These two protein chains interact to form a complex.

Sequence of protein 2:
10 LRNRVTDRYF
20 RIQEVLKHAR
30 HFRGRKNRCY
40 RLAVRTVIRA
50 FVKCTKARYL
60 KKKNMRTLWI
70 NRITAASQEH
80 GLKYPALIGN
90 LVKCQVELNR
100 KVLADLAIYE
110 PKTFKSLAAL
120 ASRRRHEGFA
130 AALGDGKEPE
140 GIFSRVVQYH

Sequence of protein 1:
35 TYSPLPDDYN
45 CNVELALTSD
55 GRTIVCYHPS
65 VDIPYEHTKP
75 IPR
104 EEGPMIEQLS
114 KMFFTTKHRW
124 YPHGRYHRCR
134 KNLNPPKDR

Interface contacts:
Residue K114 in protein 2 interacts with residue N44 in protein 1 (closest heavy-atom distance 3.6 Å).
Residue K114 in protein 2 is in contact with residue L39 in protein 1 (closest heavy-atom distance 3.5 Å).
Residue R122 in protein 2 is in contact with residue Y36 in protein 1 (closest heavy-atom distance 3.6 Å).
Residue K111 in protein 2 interacts with residue V47 in protein 1 (closest heavy-atom distance 4.8 Å).
Residue H30 in protein 2 is in contact with residue Y129 in protein 1 (closest heavy-atom distance 3.8 Å).
Residue H125 in protein 2 is in contact with residue P38 in protein 1 (closest heavy-atom distance 4.9 Å).
Residue R32 in protein 2 contacts residue H130 in protein 1 (closest heavy-atom distance 4.9 Å).
Residue R122 in protein 2 contacts residue P38 in protein 1 (closest heavy-atom distance 4.2 Å).
Residue Y108 in protein 2 is in contact with residue R142 in protein 1 (closest heavy-atom distance 3.2 Å).
Residue L119 in protein 2 contacts residue L49 in protein 1 (closest heavy-atom distance 3.7 Å).
Residue K114 in protein 2 contacts residue V47 in protein 1 (closest heavy-atom distance 4.0 Å).
Residue K114 in protein 2 contacts residue Y43 in protein 1 (closest heavy-atom distance 4.0 Å).
Residue R122 in protein 2 is in contact with residue L49 in protein 1 (closest heavy-atom distance 4.6 Å).
Residue S115 in protein 2 contacts residue H62 in protein 1 (closest heavy-atom distance 4.1 Å).
Residue F142 in protein 2 is in contact with residue L49 in protein 1 (closest heavy-atom distance 3.7 Å).
Residue F31 in protein 2 contacts residue R133 in protein 1 (closest heavy-atom distance 4.8 Å).
Residue S115 in protein 2 interacts with residue C60 in protein 1 (closest heavy-atom distance 3.5 Å).
Residue K114 in protein 2 contacts residue N46 in protein 1 (closest heavy-atom distance 5.0 Å).
Residue K114 in protein 2 contacts residue D41 in protein 1 (closest heavy-atom distance 3.8 Å).
Residue K111 in protein 2 interacts with residue C45 in protein 1 (closest heavy-atom distance 3.7 Å).
Residue H125 in protein 2 interacts with residue Y36 in protein 1 (closest heavy-atom distance 3.1 Å).
Residue H79 in protein 2 is in contact with residue Y43 in protein 1 (closest heavy-atom distance 3.0 Å).
Residue E78 in protein 2 contacts residue Y43 in protein 1 (closest heavy-atom distance 4.2 Å).
Residue A118 in protein 2 contacts residue L49 in protein 1 (closest heavy-atom distance 3.8 Å).
Residue I141 in protein 2 interacts with residue L51 in protein 1 (closest heavy-atom distance 3.4 Å).
Residue S121 in protein 2 interacts with residue L39 in protein 1 (closest heavy-atom distance 4.3 Å).
Residue H30 in protein 2 contacts residue R133 in protein 1 (closest heavy-atom distance 2.7 Å).
Residue A118 in protein 2 contacts residue P38 in protein 1 (closest heavy-atom distance 3.6 Å).
Residue S115 in protein 2 is in contact with residue L49 in protein 1 (closest heavy-atom distance 4.2 Å).
Residue H79 in protein 2 contacts residue L39 in protein 1 (closest heavy-atom distance 3.3 Å).
Residue F142 in protein 2 contacts residue A50 in protein 1 (closest heavy-atom distance 4.1 Å).
Residue R144 in protein 2 interacts with residue L51 in protein 1 (closest heavy-atom distance 4.7 Å).
Residue S121 in protein 2 contacts residue Y36 in protein 1 (closest heavy-atom distance 4.4 Å).
Residue V146 in protein 2 interacts with residue R56 in protein 1 (closest heavy-atom distance 4.3 Å).
Residue S115 in protein 2 is in contact with residue V47 in protein 1 (closest heavy-atom distance 3.7 Å).
Residue F142 in protein 2 interacts with residue I58 in protein 1 (closest heavy-atom distance 3.9 Å).
Residue T112 in protein 2 is in contact with residue H62 in protein 1 (closest heavy-atom distance 4.1 Å).
Residue K111 in protein 2 is in contact with residue P63 in protein 1 (closest heavy-atom distance 4.4 Å).
Residue K114 in protein 2 interacts with residue P40 in protein 1 (closest heavy-atom distance 4.3 Å).
Residue V146 in protein 2 interacts with residue G55 in protein 1 (closest heavy-atom distance 3.6 Å).
Residue K111 in protein 2 interacts with residue N44 in protein 1 (closest heavy-atom distance 4.0 Å).
Residue S121 in protein 2 is in contact with residue P38 in protein 1 (closest heavy-atom distance 3.0 Å).
Residue H79 in protein 2 is in contact with residue N44 in protein 1 (closest heavy-atom distance 4.5 Å).
Residue A118 in protein 2 contacts residue V47 in protein 1 (closest heavy-atom distance 3.7 Å).
Residue K111 in protein 2 interacts with residue H62 in protein 1 (closest heavy-atom distance 3.5 Å).
Residue A117 in protein 2 interacts with residue L39 in protein 1 (closest heavy-atom distance 3.7 Å).
Residue A118 in protein 2 is in contact with residue L39 in protein 1 (closest heavy-atom distance 3.6 Å).
Residue F31 in protein 2 contacts residue Y129 in protein 1 (closest heavy-atom distance 3.1 Å).
Residue L119 in protein 2 contacts residue I58 in protein 1 (closest heavy-atom distance 4.2 Å).
Residue K114 in protein 2 contacts residue C45 in protein 1 (closest heavy-atom distance 2.7 Å).
Residue P110 in protein 2 is in contact with residue N44 in protein 1 (closest heavy-atom distance 3.3 Å).
Residue F142 in protein 2 is in contact with residue L51 in protein 1 (closest heavy-atom distance 3.6 Å).
Residue K114 in protein 2 is in contact with residue D42 in protein 1 (closest heavy-atom distance 4.1 Å).
Residue V95 in protein 2 contacts residue I58 in protein 1 (closest heavy-atom distance 4.2 Å).
Residue R32 in protein 2 contacts residue Y129 in protein 1 (closest heavy-atom distance 3.2 Å).
Residue C93 in protein 2 interacts with residue I58 in protein 1 (closest heavy-atom distance 4.5 Å).
Residue K111 in protein 2 contacts residue S64 in protein 1 (closest heavy-atom distance 3.6 Å).